Interface contacts:
Residue I30 in chain A interacts with residue A23 in chain B (closest heavy-atom distance 4.3 Å).
Residue I30 in chain A interacts with residue N21 in chain B (closest heavy-atom distance 3.2 Å).
Residue I30 in chain A contacts residue K22 in chain B (closest heavy-atom distance 4.6 Å).
Residue Q35 in chain A is in contact with residue Q67 in chain B (closest heavy-atom distance 4.8 Å).

The following describes two proteins that form a bound complex.

Sequence of chain B:
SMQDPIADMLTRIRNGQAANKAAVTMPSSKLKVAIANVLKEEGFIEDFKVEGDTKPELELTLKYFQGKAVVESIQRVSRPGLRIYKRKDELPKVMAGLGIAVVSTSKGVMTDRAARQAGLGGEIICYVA

Sequence of chain A:
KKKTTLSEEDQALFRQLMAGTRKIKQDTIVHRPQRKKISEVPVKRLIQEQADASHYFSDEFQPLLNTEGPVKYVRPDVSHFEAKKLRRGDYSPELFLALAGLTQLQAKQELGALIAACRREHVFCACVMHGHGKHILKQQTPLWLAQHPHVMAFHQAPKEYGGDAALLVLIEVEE